Sequence of the first protein:
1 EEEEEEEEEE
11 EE

Sequence of the second protein:
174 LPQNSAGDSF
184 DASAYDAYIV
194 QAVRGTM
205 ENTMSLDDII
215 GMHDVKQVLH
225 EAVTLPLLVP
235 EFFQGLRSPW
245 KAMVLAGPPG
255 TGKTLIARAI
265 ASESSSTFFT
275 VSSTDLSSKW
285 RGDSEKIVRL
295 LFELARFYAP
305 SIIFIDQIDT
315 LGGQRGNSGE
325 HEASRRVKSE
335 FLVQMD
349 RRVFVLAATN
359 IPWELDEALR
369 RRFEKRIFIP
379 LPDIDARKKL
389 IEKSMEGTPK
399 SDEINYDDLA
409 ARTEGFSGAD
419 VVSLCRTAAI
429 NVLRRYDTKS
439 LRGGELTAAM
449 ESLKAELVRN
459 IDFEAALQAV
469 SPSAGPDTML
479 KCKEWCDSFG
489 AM

These two protein chains interact to form a complex.

Residue-level contacts at the interface:
Residue R285 in the second protein interacts with residue E4 in the first protein (closest heavy-atom distance 3.3 Å).
Residue R285 in the second protein contacts residue E2 in the first protein (closest heavy-atom distance 3.2 Å).
Residue W284 in the second protein interacts with residue E1 in the first protein (closest heavy-atom distance 3.3 Å).
Residue H325 in the second protein is in contact with residue E4 in the first protein (closest heavy-atom distance 4.5 Å).
Residue W284 in the second protein is in contact with residue E3 in the first protein (closest heavy-atom distance 3.6 Å).
Residue G286 in the second protein is in contact with residue E4 in the first protein (closest heavy-atom distance 5.0 Å).
Residue W284 in the second protein is in contact with residue E2 in the first protein (closest heavy-atom distance 3.2 Å).
Residue W284 in the second protein contacts residue E4 in the first protein (closest heavy-atom distance 3.8 Å).
Residue K283 in the second protein is in contact with residue E4 in the first protein (closest heavy-atom distance 4.1 Å).
Residue H325 in the second protein interacts with residue E5 in the first protein (closest heavy-atom distance 4.7 Å).
Residue K283 in the second protein is in contact with residue E3 in the first protein (closest heavy-atom distance 4.7 Å).
Residue A327 in the second protein is in contact with residue E4 in the first protein (closest heavy-atom distance 4.6 Å).